Sequence of chain B:
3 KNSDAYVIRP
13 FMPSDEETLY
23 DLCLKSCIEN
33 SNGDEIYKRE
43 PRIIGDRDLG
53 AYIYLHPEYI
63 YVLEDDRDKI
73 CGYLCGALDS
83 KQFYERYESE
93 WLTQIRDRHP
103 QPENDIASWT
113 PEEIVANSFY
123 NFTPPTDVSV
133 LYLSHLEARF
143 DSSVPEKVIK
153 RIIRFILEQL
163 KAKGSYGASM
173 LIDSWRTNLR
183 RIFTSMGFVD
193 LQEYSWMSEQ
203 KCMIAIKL

Sequence of chain A:
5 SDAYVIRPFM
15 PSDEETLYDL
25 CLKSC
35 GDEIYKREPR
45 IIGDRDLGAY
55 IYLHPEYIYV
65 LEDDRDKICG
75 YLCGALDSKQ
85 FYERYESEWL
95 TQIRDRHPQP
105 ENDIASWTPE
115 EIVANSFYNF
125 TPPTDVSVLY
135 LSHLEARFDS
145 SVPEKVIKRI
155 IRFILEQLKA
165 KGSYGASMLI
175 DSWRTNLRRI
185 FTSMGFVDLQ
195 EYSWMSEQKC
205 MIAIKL

Contacts between the two chains:
Residue N4 in chain B is in contact with residue S5 in chain A (closest heavy-atom distance 3.5 Å).
Residue R153 in chain B contacts residue V9 in chain A (closest heavy-atom distance 3.6 Å).
Residue F157 in chain B interacts with residue R11 in chain A (closest heavy-atom distance 3.6 Å).
Residue V9 in chain B is in contact with residue R153 in chain A (closest heavy-atom distance 3.3 Å).
Residue D68 in chain B contacts residue R156 in chain A (closest heavy-atom distance 2.8 Å).
Residue F157 in chain B interacts with residue M14 in chain A (closest heavy-atom distance 4.0 Å).
Residue R11 in chain B is in contact with residue Q161 in chain A (closest heavy-atom distance 3.7 Å).
Residue D70 in chain B is in contact with residue R156 in chain A (closest heavy-atom distance 2.8 Å).
Residue Y8 in chain B interacts with residue I10 in chain A (closest heavy-atom distance 2.7 Å).
Residue A7 in chain B is in contact with residue R153 in chain A (closest heavy-atom distance 3.0 Å).
Residue M14 in chain B interacts with residue A164 in chain A (closest heavy-atom distance 4.0 Å).
Residue R11 in chain B interacts with residue F157 in chain A (closest heavy-atom distance 3.8 Å).
Residue I10 in chain B interacts with residue Y63 in chain A (closest heavy-atom distance 3.8 Å).
Residue S5 in chain B contacts residue K149 in chain A (closest heavy-atom distance 2.7 Å).
Residue R153 in chain B contacts residue A7 in chain A (closest heavy-atom distance 2.8 Å).
Residue R153 in chain B interacts with residue D67 in chain A (closest heavy-atom distance 2.9 Å).
Residue K149 in chain B contacts residue D68 in chain A (closest heavy-atom distance 2.8 Å).
Residue Y8 in chain B contacts residue Y8 in chain A (closest heavy-atom distance 2.8 Å).
Residue E66 in chain B is in contact with residue F157 in chain A (closest heavy-atom distance 4.2 Å).
Residue I10 in chain B contacts residue R11 in chain A (closest heavy-atom distance 3.4 Å).
Residue R156 in chain B is in contact with residue D70 in chain A (closest heavy-atom distance 4.2 Å).
Residue S5 in chain B interacts with residue D6 in chain A (closest heavy-atom distance 3.4 Å).
Residue A164 in chain B is in contact with residue M14 in chain A (closest heavy-atom distance 4.1 Å).
Residue S5 in chain B contacts residue Y8 in chain A (closest heavy-atom distance 3.8 Å).
Residue I10 in chain B is in contact with residue I10 in chain A (closest heavy-atom distance 2.9 Å).
Residue A7 in chain B contacts residue V150 in chain A (closest heavy-atom distance 4.0 Å).
Residue P12 in chain B interacts with residue Y63 in chain A (closest heavy-atom distance 3.1 Å).
Residue Y8 in chain B contacts residue V9 in chain A (closest heavy-atom distance 3.5 Å).
Residue R11 in chain B interacts with residue Y63 in chain A (closest heavy-atom distance 3.7 Å).
Residue M14 in chain B interacts with residue Q161 in chain A (closest heavy-atom distance 3.3 Å).
Residue R69 in chain B interacts with residue R156 in chain A (closest heavy-atom distance 3.8 Å).
Residue D6 in chain B contacts residue K149 in chain A (closest heavy-atom distance 4.2 Å).
Residue D6 in chain B is in contact with residue S5 in chain A (closest heavy-atom distance 3.7 Å).
Residue S5 in chain B is in contact with residue V150 in chain A (closest heavy-atom distance 4.2 Å).
Residue K149 in chain B contacts residue S5 in chain A (closest heavy-atom distance 3.0 Å).
Residue Y63 in chain B interacts with residue P12 in chain A (closest heavy-atom distance 4.3 Å).
Residue V9 in chain B contacts residue F157 in chain A (closest heavy-atom distance 3.6 Å).
Residue V9 in chain B interacts with residue I10 in chain A (closest heavy-atom distance 3.4 Å).
Residue D6 in chain B contacts residue D6 in chain A (closest heavy-atom distance 2.9 Å).
Residue I154 in chain B is in contact with residue V9 in chain A (closest heavy-atom distance 4.1 Å).
Residue R153 in chain B contacts residue D70 in chain A (closest heavy-atom distance 3.1 Å).
Residue F157 in chain B is in contact with residue P12 in chain A (closest heavy-atom distance 3.6 Å).
Residue E160 in chain B contacts residue M14 in chain A (closest heavy-atom distance 3.5 Å).
Residue D68 in chain B contacts residue K149 in chain A (closest heavy-atom distance 2.6 Å).
Residue R153 in chain B contacts residue D68 in chain A (closest heavy-atom distance 3.9 Å).
Residue Y8 in chain B is in contact with residue A7 in chain A (closest heavy-atom distance 4.2 Å).
Residue D68 in chain B interacts with residue R153 in chain A (closest heavy-atom distance 3.3 Å).
Residue Q161 in chain B is in contact with residue M14 in chain A (closest heavy-atom distance 3.4 Å).
Residue D6 in chain B interacts with residue A7 in chain A (closest heavy-atom distance 3.4 Å).
Residue S5 in chain B interacts with residue P147 in chain A (closest heavy-atom distance 3.8 Å).
Residue D6 in chain B interacts with residue Y8 in chain A (closest heavy-atom distance 2.7 Å).
Residue D67 in chain B interacts with residue R153 in chain A (closest heavy-atom distance 2.9 Å).
Residue D70 in chain B contacts residue R153 in chain A (closest heavy-atom distance 3.0 Å).
Residue R153 in chain B contacts residue E66 in chain A (closest heavy-atom distance 3.3 Å).
Residue V150 in chain B is in contact with residue A7 in chain A (closest heavy-atom distance 3.5 Å).
Residue E66 in chain B interacts with residue R153 in chain A (closest heavy-atom distance 3.2 Å).
Residue K149 in chain B is in contact with residue A7 in chain A (closest heavy-atom distance 4.1 Å).
Residue A7 in chain B contacts residue Y8 in chain A (closest heavy-atom distance 3.4 Å).
Residue I10 in chain B contacts residue P12 in chain A (closest heavy-atom distance 3.4 Å).
Residue N4 in chain B interacts with residue D6 in chain A (closest heavy-atom distance 2.9 Å).

The following describes two proteins that form a bound complex.